Residue-level contacts at the interface:
Residue K13 in chain A is in contact with residue R110 in chain B (closest heavy-atom distance 3.7 Å).
Residue M109 in chain A interacts with residue M6 in chain B (closest heavy-atom distance 3.4 Å).
Residue Q108 in chain A is in contact with residue M6 in chain B (closest heavy-atom distance 3.2 Å).
Residue R103 in chain A contacts residue Q99 in chain B (closest heavy-atom distance 3.8 Å).
Residue L106 in chain A is in contact with residue F96 in chain B (closest heavy-atom distance 3.8 Å).
Residue M109 in chain A interacts with residue L95 in chain B (closest heavy-atom distance 4.0 Å).
Residue Q111 in chain A interacts with residue K13 in chain B (closest heavy-atom distance 3.5 Å).
Residue L95 in chain A is in contact with residue L106 in chain B (closest heavy-atom distance 3.7 Å).
Residue L106 in chain A interacts with residue Q99 in chain B (closest heavy-atom distance 3.3 Å).
Residue R110 in chain A is in contact with residue K13 in chain B (closest heavy-atom distance 3.7 Å).
Residue F88 in chain A contacts residue M109 in chain B (closest heavy-atom distance 4.1 Å).
Residue M109 in chain A interacts with residue I91 in chain B (closest heavy-atom distance 3.6 Å).
Residue M109 in chain A interacts with residue V5 in chain B (closest heavy-atom distance 3.8 Å).
Residue Q99 in chain A contacts residue L106 in chain B (closest heavy-atom distance 3.3 Å).
Residue L95 in chain A is in contact with residue M109 in chain B (closest heavy-atom distance 4.0 Å).
Residue V5 in chain A interacts with residue Q105 in chain B (closest heavy-atom distance 3.9 Å).
Residue L106 in chain A contacts residue M6 in chain B (closest heavy-atom distance 4.8 Å).
Residue A102 in chain A is in contact with residue L95 in chain B (closest heavy-atom distance 3.6 Å).
Residue Q111 in chain A is in contact with residue F88 in chain B (closest heavy-atom distance 4.5 Å).
Residue K13 in chain A interacts with residue M109 in chain B (closest heavy-atom distance 3.8 Å).
Residue L106 in chain A contacts residue Q92 in chain B (closest heavy-atom distance 3.8 Å).
Residue Q105 in chain A is in contact with residue K4 in chain B (closest heavy-atom distance 3.9 Å).
Residue I91 in chain A interacts with residue M109 in chain B (closest heavy-atom distance 3.6 Å).
Residue M109 in chain A contacts residue Q92 in chain B (closest heavy-atom distance 3.9 Å).
Residue Q98 in chain A is in contact with residue Q98 in chain B (closest heavy-atom distance 3.7 Å).
Residue V5 in chain A interacts with residue M109 in chain B (closest heavy-atom distance 3.8 Å).
Residue L95 in chain A interacts with residue A102 in chain B (closest heavy-atom distance 3.6 Å).
Residue M109 in chain A interacts with residue G9 in chain B (closest heavy-atom distance 4.1 Å).
Residue Q92 in chain A interacts with residue M109 in chain B (closest heavy-atom distance 3.9 Å).
Residue A102 in chain A interacts with residue Q98 in chain B (closest heavy-atom distance 4.1 Å).
Residue M109 in chain A is in contact with residue K13 in chain B (closest heavy-atom distance 3.8 Å).
Residue K13 in chain A contacts residue Q108 in chain B (closest heavy-atom distance 4.3 Å).
Residue Q99 in chain A is in contact with residue A102 in chain B (closest heavy-atom distance 3.6 Å).
Residue Q92 in chain A interacts with residue L106 in chain B (closest heavy-atom distance 3.8 Å).
Residue Q99 in chain A is in contact with residue R103 in chain B (closest heavy-atom distance 3.8 Å).
Residue Q105 in chain A contacts residue M6 in chain B (closest heavy-atom distance 3.0 Å).
Residue G9 in chain A interacts with residue M109 in chain B (closest heavy-atom distance 4.1 Å).
Residue M6 in chain A contacts residue Q105 in chain B (closest heavy-atom distance 3.0 Å).
Residue M6 in chain A interacts with residue Q108 in chain B (closest heavy-atom distance 3.2 Å).
Residue M6 in chain A is in contact with residue M109 in chain B (closest heavy-atom distance 3.4 Å).
Residue M109 in chain A interacts with residue F88 in chain B (closest heavy-atom distance 4.1 Å).
Residue K4 in chain A interacts with residue Q105 in chain B (closest heavy-atom distance 3.9 Å).
Residue M6 in chain A interacts with residue L106 in chain B (closest heavy-atom distance 4.8 Å).
Residue L95 in chain A interacts with residue Q105 in chain B (closest heavy-atom distance 3.7 Å).
Residue Q105 in chain A interacts with residue L95 in chain B (closest heavy-atom distance 3.7 Å).
Residue A102 in chain A contacts residue Q99 in chain B (closest heavy-atom distance 3.6 Å).
Residue K13 in chain A is in contact with residue Q111 in chain B (closest heavy-atom distance 3.5 Å).
Residue Q98 in chain A interacts with residue A102 in chain B (closest heavy-atom distance 4.1 Å).
Residue Q105 in chain A interacts with residue V5 in chain B (closest heavy-atom distance 3.9 Å).
Residue Q99 in chain A interacts with residue Q99 in chain B (closest heavy-atom distance 4.4 Å).
Residue Q108 in chain A interacts with residue K13 in chain B (closest heavy-atom distance 4.3 Å).
Residue F88 in chain A is in contact with residue Q111 in chain B (closest heavy-atom distance 4.5 Å).
Residue F96 in chain A interacts with residue L106 in chain B (closest heavy-atom distance 3.8 Å).
Residue L106 in chain A contacts residue L95 in chain B (closest heavy-atom distance 3.7 Å).

Sequence of chain B:
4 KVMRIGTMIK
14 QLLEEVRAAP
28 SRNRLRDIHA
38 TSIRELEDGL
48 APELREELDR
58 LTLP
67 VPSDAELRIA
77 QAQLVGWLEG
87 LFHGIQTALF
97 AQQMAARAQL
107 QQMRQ

Sequence of chain A:
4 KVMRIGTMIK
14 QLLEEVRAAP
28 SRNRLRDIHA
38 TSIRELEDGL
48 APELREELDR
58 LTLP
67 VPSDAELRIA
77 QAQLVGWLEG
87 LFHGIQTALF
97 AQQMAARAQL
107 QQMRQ

The following describes two proteins that form a bound complex.